Contacts between the two chains:
Residue I333 in protein 1 interacts with residue I14 in protein 2 (closest heavy-atom distance 3.4 Å).
Residue N332 in protein 1 is in contact with residue I13 in protein 2 (closest heavy-atom distance 3.0 Å).
Residue F301 in protein 1 interacts with residue P10 in protein 2 (closest heavy-atom distance 3.7 Å).
Residue M292 in protein 1 contacts residue I12 in protein 2 (closest heavy-atom distance 3.8 Å).
Residue F358 in protein 1 interacts with residue F32 in protein 2 (closest heavy-atom distance 3.7 Å).
Residue Q335 in protein 1 interacts with residue I14 in protein 2 (closest heavy-atom distance 4.0 Å).
Residue P346 in protein 1 is in contact with residue K36 in protein 2 (closest heavy-atom distance 3.6 Å).
Residue Y126 in protein 1 contacts residue L38 in protein 2 (closest heavy-atom distance 4.0 Å).
Residue V330 in protein 1 interacts with residue I13 in protein 2 (closest heavy-atom distance 3.7 Å).
Residue C338 in protein 1 is in contact with residue Y22 in protein 2 (closest heavy-atom distance 4.2 Å).
Residue K320 in protein 1 is in contact with residue D19 in protein 2 (closest heavy-atom distance 3.9 Å).
Residue C338 in protein 1 contacts residue N20 in protein 2 (closest heavy-atom distance 2.9 Å).
Residue F197 in protein 1 interacts with residue P10 in protein 2 (closest heavy-atom distance 4.0 Å).
Residue Y290 in protein 1 interacts with residue I14 in protein 2 (closest heavy-atom distance 3.6 Å).
Residue M331 in protein 1 interacts with residue K11 in protein 2 (closest heavy-atom distance 2.7 Å).
Residue M331 in protein 1 is in contact with residue I13 in protein 2 (closest heavy-atom distance 3.0 Å).
Residue T299 in protein 1 contacts residue K9 in protein 2 (closest heavy-atom distance 3.4 Å).
Residue N318 in protein 1 contacts residue N20 in protein 2 (closest heavy-atom distance 3.0 Å).
Residue L277 in protein 1 interacts with residue P10 in protein 2 (closest heavy-atom distance 3.4 Å).
Residue R334 in protein 1 is in contact with residue T15 in protein 2 (closest heavy-atom distance 3.7 Å).
Residue C338 in protein 1 is in contact with residue V21 in protein 2 (closest heavy-atom distance 3.7 Å).
Residue N312 in protein 1 contacts residue N20 in protein 2 (closest heavy-atom distance 4.1 Å).
Residue Y343 in protein 1 is in contact with residue L25 in protein 2 (closest heavy-atom distance 3.9 Å).
Residue W354 in protein 1 is in contact with residue C34 in protein 2 (closest heavy-atom distance 3.0 Å).
Residue F301 in protein 1 contacts residue K9 in protein 2 (closest heavy-atom distance 3.7 Å).
Residue Q335 in protein 1 interacts with residue T15 in protein 2 (closest heavy-atom distance 2.9 Å).
Residue N329 in protein 1 is in contact with residue P10 in protein 2 (closest heavy-atom distance 3.3 Å).
Residue N329 in protein 1 is in contact with residue K9 in protein 2 (closest heavy-atom distance 3.5 Å).
Residue F336 in protein 1 interacts with residue C17 in protein 2 (closest heavy-atom distance 3.6 Å).
Residue P302 in protein 1 contacts residue I12 in protein 2 (closest heavy-atom distance 4.1 Å).
Residue M331 in protein 1 interacts with residue P10 in protein 2 (closest heavy-atom distance 3.8 Å).
Residue N337 in protein 1 interacts with residue C17 in protein 2 (closest heavy-atom distance 3.9 Å).
Residue W354 in protein 1 is in contact with residue L33 in protein 2 (closest heavy-atom distance 3.6 Å).
Residue N337 in protein 1 is in contact with residue N20 in protein 2 (closest heavy-atom distance 3.1 Å).
Residue F358 in protein 1 contacts residue N31 in protein 2 (closest heavy-atom distance 4.2 Å).
Residue S355 in protein 1 interacts with residue L33 in protein 2 (closest heavy-atom distance 3.6 Å).
Residue V330 in protein 1 contacts residue K11 in protein 2 (closest heavy-atom distance 3.3 Å).
Residue N332 in protein 1 contacts residue T15 in protein 2 (closest heavy-atom distance 2.9 Å).
Residue I333 in protein 1 interacts with residue T15 in protein 2 (closest heavy-atom distance 2.7 Å).
Residue Q335 in protein 1 interacts with residue G16 in protein 2 (closest heavy-atom distance 3.4 Å).
Residue N329 in protein 1 interacts with residue K11 in protein 2 (closest heavy-atom distance 3.0 Å).
Residue N318 in protein 1 is in contact with residue Y22 in protein 2 (closest heavy-atom distance 3.4 Å).
Residue F358 in protein 1 contacts residue L33 in protein 2 (closest heavy-atom distance 3.5 Å).
Residue D315 in protein 1 interacts with residue Y22 in protein 2 (closest heavy-atom distance 3.5 Å).
Residue Q335 in protein 1 is in contact with residue C17 in protein 2 (closest heavy-atom distance 3.5 Å).
Residue M331 in protein 1 interacts with residue I12 in protein 2 (closest heavy-atom distance 3.6 Å).
Residue Y343 in protein 1 is in contact with residue V35 in protein 2 (closest heavy-atom distance 3.5 Å).
Residue K320 in protein 1 is in contact with residue C17 in protein 2 (closest heavy-atom distance 3.4 Å).
Residue G300 in protein 1 contacts residue K9 in protein 2 (closest heavy-atom distance 3.5 Å).
Residue I333 in protein 1 interacts with residue I13 in protein 2 (closest heavy-atom distance 2.9 Å).
Residue N337 in protein 1 contacts residue E18 in protein 2 (closest heavy-atom distance 3.3 Å).
Residue N337 in protein 1 is in contact with residue D19 in protein 2 (closest heavy-atom distance 3.1 Å).
Residue P346 in protein 1 interacts with residue V35 in protein 2 (closest heavy-atom distance 3.5 Å).
Residue P346 in protein 1 interacts with residue L38 in protein 2 (closest heavy-atom distance 3.7 Å).
Residue Y326 in protein 1 is in contact with residue P10 in protein 2 (closest heavy-atom distance 3.6 Å).
Residue N319 in protein 1 is in contact with residue N20 in protein 2 (closest heavy-atom distance 3.0 Å).
Residue W354 in protein 1 interacts with residue V35 in protein 2 (closest heavy-atom distance 3.8 Å).
Residue K320 in protein 1 interacts with residue E18 in protein 2 (closest heavy-atom distance 3.8 Å).
Residue L345 in protein 1 is in contact with residue V35 in protein 2 (closest heavy-atom distance 4.0 Å).
Residue N312 in protein 1 is in contact with residue Y22 in protein 2 (closest heavy-atom distance 3.2 Å).

These two protein chains interact to form a complex.

Sequence of protein 1:
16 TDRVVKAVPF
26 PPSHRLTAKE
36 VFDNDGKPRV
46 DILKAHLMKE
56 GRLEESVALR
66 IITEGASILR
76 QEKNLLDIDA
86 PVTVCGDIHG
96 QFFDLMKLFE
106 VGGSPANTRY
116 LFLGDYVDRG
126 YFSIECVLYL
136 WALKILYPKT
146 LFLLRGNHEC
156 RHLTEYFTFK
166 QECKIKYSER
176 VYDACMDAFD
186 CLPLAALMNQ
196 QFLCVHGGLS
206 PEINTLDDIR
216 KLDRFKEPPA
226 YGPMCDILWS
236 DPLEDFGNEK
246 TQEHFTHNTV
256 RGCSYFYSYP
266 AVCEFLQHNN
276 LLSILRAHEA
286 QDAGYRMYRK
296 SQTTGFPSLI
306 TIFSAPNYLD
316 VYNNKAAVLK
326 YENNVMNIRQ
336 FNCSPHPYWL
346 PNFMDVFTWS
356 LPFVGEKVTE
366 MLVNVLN

Sequence of protein 2:
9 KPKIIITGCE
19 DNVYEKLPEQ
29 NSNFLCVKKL